Sequence of protein 2:
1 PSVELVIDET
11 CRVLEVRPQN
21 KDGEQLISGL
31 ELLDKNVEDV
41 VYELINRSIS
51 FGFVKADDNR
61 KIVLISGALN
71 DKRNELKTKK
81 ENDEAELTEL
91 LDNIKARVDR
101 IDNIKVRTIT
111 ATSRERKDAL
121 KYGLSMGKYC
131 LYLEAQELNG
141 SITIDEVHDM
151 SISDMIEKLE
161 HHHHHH

Interface contacts:
Residue V6 in protein 2 is in contact with residue Y4 in protein 1 (closest heavy-atom distance 3.5 Å).
Residue I7 in protein 2 is in contact with residue G3 in protein 1 (closest heavy-atom distance 2.9 Å).
Residue V6 in protein 2 is in contact with residue M1 in protein 1 (closest heavy-atom distance 3.6 Å).
Residue L64 in protein 2 interacts with residue D8 in protein 1 (closest heavy-atom distance 2.9 Å).
Residue I7 in protein 2 is in contact with residue Y2 in protein 1 (closest heavy-atom distance 3.3 Å).
Residue E9 in protein 2 is in contact with residue Y2 in protein 1 (closest heavy-atom distance 3.2 Å).
Residue D83 in protein 2 interacts with residue Y2 in protein 1 (closest heavy-atom distance 3.7 Å).
Residue L64 in protein 2 contacts residue V7 in protein 1 (closest heavy-atom distance 3.3 Å).
Residue S125 in protein 2 is in contact with residue C6 in protein 1 (closest heavy-atom distance 3.6 Å).
Residue P1 in protein 2 interacts with residue V7 in protein 1 (closest heavy-atom distance 3.2 Å).
Residue G67 in protein 2 interacts with residue Y4 in protein 1 (closest heavy-atom distance 3.2 Å).
Residue L87 in protein 2 is in contact with residue Y2 in protein 1 (closest heavy-atom distance 3.2 Å).
Residue E4 in protein 2 is in contact with residue I5 in protein 1 (closest heavy-atom distance 3.4 Å).
Residue S48 in protein 2 contacts residue I9 in protein 1 (closest heavy-atom distance 3.7 Å).
Residue S66 in protein 2 is in contact with residue C6 in protein 1 (closest heavy-atom distance 2.8 Å).
Residue E86 in protein 2 is in contact with residue Y2 in protein 1 (closest heavy-atom distance 3.3 Å).
Residue V3 in protein 2 contacts residue V7 in protein 1 (closest heavy-atom distance 2.9 Å).
Residue R116 in protein 2 is in contact with residue Y4 in protein 1 (closest heavy-atom distance 3.5 Å).
Residue Q19 in protein 2 interacts with residue C6 in protein 1 (closest heavy-atom distance 3.1 Å).
Residue L44 in protein 2 interacts with residue V7 in protein 1 (closest heavy-atom distance 3.6 Å).
Residue V3 in protein 2 interacts with residue I5 in protein 1 (closest heavy-atom distance 3.4 Å).
Residue L69 in protein 2 contacts residue Y2 in protein 1 (closest heavy-atom distance 3.5 Å).
Residue A68 in protein 2 is in contact with residue Y4 in protein 1 (closest heavy-atom distance 2.9 Å).
Residue S2 in protein 2 is in contact with residue V7 in protein 1 (closest heavy-atom distance 3.3 Å).
Residue D8 in protein 2 is in contact with residue Y2 in protein 1 (closest heavy-atom distance 3.6 Å).
Residue V63 in protein 2 contacts residue D8 in protein 1 (closest heavy-atom distance 3.8 Å).
Residue I45 in protein 2 is in contact with residue I9 in protein 1 (closest heavy-atom distance 3.8 Å).
Residue V54 in protein 2 is in contact with residue N10 in protein 1 (closest heavy-atom distance 3.5 Å).
Residue N70 in protein 2 is in contact with residue Y4 in protein 1 (closest heavy-atom distance 3.4 Å).
Residue V54 in protein 2 contacts residue I9 in protein 1 (closest heavy-atom distance 3.2 Å).
Residue P1 in protein 2 contacts residue D8 in protein 1 (closest heavy-atom distance 2.9 Å).
Residue S125 in protein 2 contacts residue V7 in protein 1 (closest heavy-atom distance 3.8 Å).
Residue S151 in protein 2 interacts with residue N10 in protein 1 (closest heavy-atom distance 3.0 Å).
Residue K128 in protein 2 contacts residue D8 in protein 1 (closest heavy-atom distance 2.9 Å).
Residue L5 in protein 2 interacts with residue I5 in protein 1 (closest heavy-atom distance 2.8 Å).
Residue I152 in protein 2 is in contact with residue N10 in protein 1 (closest heavy-atom distance 2.7 Å).
Residue E9 in protein 2 interacts with residue M1 in protein 1 (closest heavy-atom distance 2.8 Å).
Residue R73 in protein 2 is in contact with residue M1 in protein 1 (closest heavy-atom distance 3.0 Å).
Residue M126 in protein 2 interacts with residue C6 in protein 1 (closest heavy-atom distance 3.4 Å).
Residue L5 in protein 2 contacts residue Y4 in protein 1 (closest heavy-atom distance 3.4 Å).
Residue I7 in protein 2 contacts residue I5 in protein 1 (closest heavy-atom distance 3.7 Å).
Residue I62 in protein 2 interacts with residue N10 in protein 1 (closest heavy-atom distance 3.3 Å).
Residue R73 in protein 2 contacts residue Y2 in protein 1 (closest heavy-atom distance 3.4 Å).
Residue S66 in protein 2 contacts residue I5 in protein 1 (closest heavy-atom distance 3.2 Å).
Residue K128 in protein 2 interacts with residue N10 in protein 1 (closest heavy-atom distance 2.8 Å).
Residue S125 in protein 2 contacts residue D8 in protein 1 (closest heavy-atom distance 2.8 Å).
Residue N70 in protein 2 is in contact with residue M1 in protein 1 (closest heavy-atom distance 2.9 Å).
Residue A68 in protein 2 is in contact with residue G3 in protein 1 (closest heavy-atom distance 3.4 Å).
Residue S2 in protein 2 contacts residue D8 in protein 1 (closest heavy-atom distance 2.7 Å).
Residue P1 in protein 2 interacts with residue I9 in protein 1 (closest heavy-atom distance 3.1 Å).
Residue M126 in protein 2 interacts with residue Y4 in protein 1 (closest heavy-atom distance 3.3 Å).
Residue E4 in protein 2 is in contact with residue C6 in protein 1 (closest heavy-atom distance 3.2 Å).
Residue V3 in protein 2 contacts residue C6 in protein 1 (closest heavy-atom distance 3.2 Å).
Residue N59 in protein 2 interacts with residue N10 in protein 1 (closest heavy-atom distance 3.5 Å).
Residue E4 in protein 2 interacts with residue Y4 in protein 1 (closest heavy-atom distance 3.5 Å).
Residue V6 in protein 2 contacts residue G3 in protein 1 (closest heavy-atom distance 3.8 Å).
Residue N70 in protein 2 is in contact with residue Y2 in protein 1 (closest heavy-atom distance 2.8 Å).
Residue R17 in protein 2 interacts with residue Y4 in protein 1 (closest heavy-atom distance 3.2 Å).
Residue K61 in protein 2 is in contact with residue N10 in protein 1 (closest heavy-atom distance 3.4 Å).
Residue I65 in protein 2 interacts with residue V7 in protein 1 (closest heavy-atom distance 3.9 Å).

This data describes a binding interaction between two proteins.

Sequence of protein 1:
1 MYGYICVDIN